Sequence of chain B:
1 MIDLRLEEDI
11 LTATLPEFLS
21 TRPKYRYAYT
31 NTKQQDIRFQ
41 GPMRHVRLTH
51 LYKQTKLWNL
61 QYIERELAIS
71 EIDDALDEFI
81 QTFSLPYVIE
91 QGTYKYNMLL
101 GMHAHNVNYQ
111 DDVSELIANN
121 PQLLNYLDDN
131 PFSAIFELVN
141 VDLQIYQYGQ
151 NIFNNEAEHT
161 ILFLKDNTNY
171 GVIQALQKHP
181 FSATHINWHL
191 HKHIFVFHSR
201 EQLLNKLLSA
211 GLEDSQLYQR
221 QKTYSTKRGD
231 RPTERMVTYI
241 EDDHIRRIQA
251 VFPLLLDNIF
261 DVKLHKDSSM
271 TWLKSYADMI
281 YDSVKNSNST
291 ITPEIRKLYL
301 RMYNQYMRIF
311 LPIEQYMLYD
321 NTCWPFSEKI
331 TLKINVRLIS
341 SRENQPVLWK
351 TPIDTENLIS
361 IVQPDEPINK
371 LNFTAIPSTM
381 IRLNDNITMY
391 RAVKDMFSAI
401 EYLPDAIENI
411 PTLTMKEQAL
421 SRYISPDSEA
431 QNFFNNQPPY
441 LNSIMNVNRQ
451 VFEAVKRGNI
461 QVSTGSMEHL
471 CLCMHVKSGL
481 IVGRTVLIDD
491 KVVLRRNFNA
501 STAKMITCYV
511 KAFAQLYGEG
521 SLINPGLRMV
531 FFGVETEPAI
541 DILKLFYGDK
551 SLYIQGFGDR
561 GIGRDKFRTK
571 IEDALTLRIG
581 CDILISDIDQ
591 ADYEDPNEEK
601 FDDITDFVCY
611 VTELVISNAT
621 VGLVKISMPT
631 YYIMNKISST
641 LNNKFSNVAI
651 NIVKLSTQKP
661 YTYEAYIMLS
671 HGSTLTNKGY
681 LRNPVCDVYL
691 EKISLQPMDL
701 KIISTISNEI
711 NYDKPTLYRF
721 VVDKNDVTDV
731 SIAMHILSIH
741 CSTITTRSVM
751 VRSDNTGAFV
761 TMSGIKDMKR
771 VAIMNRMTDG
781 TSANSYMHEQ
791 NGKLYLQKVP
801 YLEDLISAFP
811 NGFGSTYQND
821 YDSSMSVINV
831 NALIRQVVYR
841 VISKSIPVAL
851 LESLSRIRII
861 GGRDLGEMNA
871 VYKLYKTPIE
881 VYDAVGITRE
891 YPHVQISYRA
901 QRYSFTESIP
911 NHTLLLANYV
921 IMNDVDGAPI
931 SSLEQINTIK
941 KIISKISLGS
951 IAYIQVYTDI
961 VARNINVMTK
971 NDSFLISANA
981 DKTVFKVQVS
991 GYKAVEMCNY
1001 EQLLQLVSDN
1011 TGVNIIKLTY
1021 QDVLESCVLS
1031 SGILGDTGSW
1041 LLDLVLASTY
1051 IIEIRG

These two protein chains interact to form a complex.

Sequence of chain A:
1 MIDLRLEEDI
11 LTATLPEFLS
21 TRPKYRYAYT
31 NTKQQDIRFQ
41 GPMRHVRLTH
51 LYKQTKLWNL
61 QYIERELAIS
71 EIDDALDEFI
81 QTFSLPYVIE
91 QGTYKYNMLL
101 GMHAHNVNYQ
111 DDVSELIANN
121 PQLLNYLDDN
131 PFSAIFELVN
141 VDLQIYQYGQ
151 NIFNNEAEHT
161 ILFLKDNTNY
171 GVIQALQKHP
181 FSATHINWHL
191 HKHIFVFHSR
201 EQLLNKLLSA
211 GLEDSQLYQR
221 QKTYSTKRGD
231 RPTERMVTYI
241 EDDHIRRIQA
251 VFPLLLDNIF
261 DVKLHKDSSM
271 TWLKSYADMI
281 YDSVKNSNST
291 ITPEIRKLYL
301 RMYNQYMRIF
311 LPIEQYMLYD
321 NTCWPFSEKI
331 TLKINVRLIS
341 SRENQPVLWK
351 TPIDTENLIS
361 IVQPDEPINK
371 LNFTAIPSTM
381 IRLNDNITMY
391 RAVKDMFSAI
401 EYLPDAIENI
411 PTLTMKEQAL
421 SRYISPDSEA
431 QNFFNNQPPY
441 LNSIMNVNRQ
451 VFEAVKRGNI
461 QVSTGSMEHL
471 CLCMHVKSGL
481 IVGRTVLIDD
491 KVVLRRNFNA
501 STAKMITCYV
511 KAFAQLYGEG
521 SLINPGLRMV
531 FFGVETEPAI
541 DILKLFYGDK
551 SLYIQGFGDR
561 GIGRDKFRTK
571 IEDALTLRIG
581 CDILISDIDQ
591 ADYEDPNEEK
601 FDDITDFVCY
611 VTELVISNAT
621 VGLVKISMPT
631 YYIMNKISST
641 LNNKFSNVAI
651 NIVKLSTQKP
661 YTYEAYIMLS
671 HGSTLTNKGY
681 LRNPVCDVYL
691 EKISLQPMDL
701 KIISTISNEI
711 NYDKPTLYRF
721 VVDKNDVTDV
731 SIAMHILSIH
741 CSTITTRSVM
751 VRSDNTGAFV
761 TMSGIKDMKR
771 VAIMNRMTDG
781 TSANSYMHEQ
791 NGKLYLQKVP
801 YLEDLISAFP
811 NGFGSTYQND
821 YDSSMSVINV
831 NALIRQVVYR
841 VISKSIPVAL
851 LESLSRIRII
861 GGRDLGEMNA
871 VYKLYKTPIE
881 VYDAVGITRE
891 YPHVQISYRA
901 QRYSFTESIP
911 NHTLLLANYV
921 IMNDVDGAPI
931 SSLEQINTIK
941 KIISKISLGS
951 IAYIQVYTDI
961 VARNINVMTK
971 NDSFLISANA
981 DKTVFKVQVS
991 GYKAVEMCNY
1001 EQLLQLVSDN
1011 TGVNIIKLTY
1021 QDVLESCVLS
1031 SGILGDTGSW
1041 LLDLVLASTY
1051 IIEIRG

Interface contacts:
Residue R560 in chain B is in contact with residue L348 in chain A (closest heavy-atom distance 2.7 Å).
Residue R560 in chain B contacts residue V347 in chain A (closest heavy-atom distance 3.6 Å).
Residue T379 in chain B contacts residue I10 in chain A (closest heavy-atom distance 2.5 Å).
Residue G558 in chain B contacts residue K350 in chain A (closest heavy-atom distance 3.1 Å).
Residue R578 in chain B interacts with residue R863 in chain A (closest heavy-atom distance 3.5 Å).
Residue G563 in chain B is in contact with residue S340 in chain A (closest heavy-atom distance 3.6 Å).
Residue V482 in chain B interacts with residue Q461 in chain A (closest heavy-atom distance 2.5 Å).
Residue F645 in chain B contacts residue D926 in chain A (closest heavy-atom distance 2.8 Å).
Residue I579 in chain B interacts with residue S990 in chain A (closest heavy-atom distance 3.1 Å).
Residue E429 in chain B is in contact with residue Y224 in chain A (closest heavy-atom distance 2.1 Å).
Residue N436 in chain B interacts with residue S225 in chain A (closest heavy-atom distance 3.1 Å).
Residue F759 in chain B interacts with residue L11 in chain A (closest heavy-atom distance 2.1 Å).
Residue P377 in chain B is in contact with residue D9 in chain A (closest heavy-atom distance 3.2 Å).
Residue P377 in chain B contacts residue E8 in chain A (closest heavy-atom distance 3.8 Å).
Residue I702 in chain B interacts with residue R228 in chain A (closest heavy-atom distance 3.4 Å).
Residue I562 in chain B contacts residue S340 in chain A (closest heavy-atom distance 2.6 Å).
Residue L575 in chain B interacts with residue L865 in chain A (closest heavy-atom distance 3.4 Å).
Residue Q437 in chain B is in contact with residue Y224 in chain A (closest heavy-atom distance 3.7 Å).
Residue I579 in chain B contacts residue G991 in chain A (closest heavy-atom distance 3.2 Å).
Residue T756 in chain B is in contact with residue E90 in chain A (closest heavy-atom distance 3.3 Å).
Residue N618 in chain B interacts with residue Y992 in chain A (closest heavy-atom distance 3.5 Å).
Residue R484 in chain B interacts with residue Q461 in chain A (closest heavy-atom distance 3.7 Å).
Residue Y553 in chain B interacts with residue R391 in chain A (closest heavy-atom distance 2.7 Å).
Residue P697 in chain B contacts residue Y224 in chain A (closest heavy-atom distance 3.5 Å).
Residue R578 in chain B interacts with residue Y992 in chain A (closest heavy-atom distance 3.7 Å).
Residue P438 in chain B interacts with residue K227 in chain A (closest heavy-atom distance 3.2 Å).
Residue L575 in chain B is in contact with residue R863 in chain A (closest heavy-atom distance 1.6 Å).
Residue I571 in chain B contacts residue R889 in chain A (closest heavy-atom distance 3.4 Å).
Residue L614 in chain B interacts with residue R863 in chain A (closest heavy-atom distance 3.3 Å).
Residue E572 in chain B interacts with residue K350 in chain A (closest heavy-atom distance 3.8 Å).
Residue L575 in chain B is in contact with residue D864 in chain A (closest heavy-atom distance 1.1 Å).
Residue S824 in chain B interacts with residue R228 in chain A (closest heavy-atom distance 2.9 Å).
Residue G563 in chain B is in contact with residue R342 in chain A (closest heavy-atom distance 3.5 Å).
Residue E613 in chain B interacts with residue V885 in chain A (closest heavy-atom distance 1.4 Å).
Residue L614 in chain B is in contact with residue V885 in chain A (closest heavy-atom distance 3.7 Å).
Residue N725 in chain B is in contact with residue Q91 in chain A (closest heavy-atom distance 2.1 Å).
Residue Y610 in chain B contacts residue V885 in chain A (closest heavy-atom distance 3.8 Å).
Residue E535 in chain B interacts with residue Q345 in chain A (closest heavy-atom distance 2.5 Å).
Residue F433 in chain B contacts residue Y224 in chain A (closest heavy-atom distance 3.6 Å).
Residue E537 in chain B contacts residue Q345 in chain A (closest heavy-atom distance 3.6 Å).
Residue D606 in chain B contacts residue I887 in chain A (closest heavy-atom distance 2.6 Å).
Residue V482 in chain B is in contact with residue N459 in chain A (closest heavy-atom distance 2.3 Å).
Residue R564 in chain B is in contact with residue I259 in chain A (closest heavy-atom distance 2.6 Å).
Residue Y610 in chain B contacts residue I887 in chain A (closest heavy-atom distance 2.8 Å).
Residue Y610 in chain B is in contact with residue G886 in chain A (closest heavy-atom distance 2.2 Å).
Residue E535 in chain B interacts with residue R342 in chain A (closest heavy-atom distance 1.7 Å).
Residue V751 in chain B contacts residue A13 in chain A (closest heavy-atom distance 2.2 Å).
Residue A574 in chain B interacts with residue R863 in chain A (closest heavy-atom distance 1.4 Å).
Residue S646 in chain B contacts residue D926 in chain A (closest heavy-atom distance 3.7 Å).
Residue I481 in chain B contacts residue N459 in chain A (closest heavy-atom distance 1.9 Å).
Residue G580 in chain B is in contact with residue Y992 in chain A (closest heavy-atom distance 2.8 Å).
Residue R578 in chain B contacts residue R835 in chain A (closest heavy-atom distance 3.8 Å).
Residue G561 in chain B interacts with residue R342 in chain A (closest heavy-atom distance 3.7 Å).
Residue G580 in chain B interacts with residue G991 in chain A (closest heavy-atom distance 2.5 Å).
Residue R528 in chain B interacts with residue D972 in chain A (closest heavy-atom distance 3.8 Å).
Residue I562 in chain B is in contact with residue R342 in chain A (closest heavy-atom distance 2.8 Å).
Residue L480 in chain B interacts with residue N459 in chain A (closest heavy-atom distance 1.3 Å).
Residue N725 in chain B interacts with residue G92 in chain A (closest heavy-atom distance 3.3 Å).
Residue T756 in chain B contacts residue Q91 in chain A (closest heavy-atom distance 2.9 Å).
Residue G561 in chain B is in contact with residue V347 in chain A (closest heavy-atom distance 3.7 Å).